Sequence of the second protein:
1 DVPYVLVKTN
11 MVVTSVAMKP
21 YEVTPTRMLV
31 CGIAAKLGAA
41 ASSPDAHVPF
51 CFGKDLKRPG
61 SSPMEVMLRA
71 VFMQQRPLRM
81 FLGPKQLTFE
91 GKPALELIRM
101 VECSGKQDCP

Sequence of the first protein:
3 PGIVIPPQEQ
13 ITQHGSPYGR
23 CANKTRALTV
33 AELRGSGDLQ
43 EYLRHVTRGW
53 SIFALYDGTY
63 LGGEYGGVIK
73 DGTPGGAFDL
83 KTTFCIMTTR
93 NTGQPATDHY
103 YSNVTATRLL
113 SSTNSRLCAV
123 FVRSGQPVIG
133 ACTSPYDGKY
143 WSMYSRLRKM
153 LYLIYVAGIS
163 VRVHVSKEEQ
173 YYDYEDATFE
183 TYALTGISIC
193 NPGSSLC

The following describes two proteins that form a bound complex.

Contacts between the two chains:
Residue Y20 in the first protein interacts with residue P3 in the second protein (closest heavy-atom distance 3.2 Å).
Residue R150 in the first protein contacts residue S61 in the second protein (closest heavy-atom distance 4.1 Å).
Residue L112 in the first protein is in contact with residue R99 in the second protein (closest heavy-atom distance 4.1 Å).
Residue E177 in the first protein interacts with residue F81 in the second protein (closest heavy-atom distance 3.9 Å).
Residue Y20 in the first protein interacts with residue V5 in the second protein (closest heavy-atom distance 2.7 Å).
Residue Y58 in the first protein interacts with residue R79 in the second protein (closest heavy-atom distance 3.1 Å).
Residue T115 in the first protein interacts with residue L97 in the second protein (closest heavy-atom distance 3.9 Å).
Residue Y157 in the first protein is in contact with residue E102 in the second protein (closest heavy-atom distance 3.0 Å).
Residue R22 in the first protein contacts residue P84 in the second protein (closest heavy-atom distance 3.7 Å).
Residue Y58 in the first protein contacts residue F81 in the second protein (closest heavy-atom distance 3.4 Å).
Residue Y20 in the first protein interacts with residue Y4 in the second protein (closest heavy-atom distance 3.1 Å).
Residue S113 in the first protein is in contact with residue M100 in the second protein (closest heavy-atom distance 3.2 Å).
Residue S113 in the first protein contacts residue P63 in the second protein (closest heavy-atom distance 3.5 Å).
Residue E177 in the first protein contacts residue R99 in the second protein (closest heavy-atom distance 2.7 Å).
Residue L112 in the first protein contacts residue V101 in the second protein (closest heavy-atom distance 3.6 Å).
Residue R110 in the first protein contacts residue E102 in the second protein (closest heavy-atom distance 3.4 Å).
Residue P76 in the first protein contacts residue P110 in the second protein (closest heavy-atom distance 4.0 Å).
Residue S113 in the first protein contacts residue R99 in the second protein (closest heavy-atom distance 3.6 Å).
Residue R118 in the first protein is in contact with residue P63 in the second protein (closest heavy-atom distance 4.1 Å).
Residue T115 in the first protein interacts with residue I98 in the second protein (closest heavy-atom distance 3.0 Å).
Residue L112 in the first protein contacts residue M100 in the second protein (closest heavy-atom distance 3.6 Å).
Residue S114 in the first protein is in contact with residue M64 in the second protein (closest heavy-atom distance 3.7 Å).
Residue V158 in the first protein is in contact with residue Q74 in the second protein (closest heavy-atom distance 2.8 Å).
Residue Y138 in the first protein interacts with residue S62 in the second protein (closest heavy-atom distance 3.8 Å).
Residue Y154 in the first protein interacts with residue A70 in the second protein (closest heavy-atom distance 3.9 Å).
Residue S114 in the first protein contacts residue R99 in the second protein (closest heavy-atom distance 4.0 Å).
Residue F80 in the first protein interacts with residue V5 in the second protein (closest heavy-atom distance 3.7 Å).
Residue Y157 in the first protein interacts with residue R76 in the second protein (closest heavy-atom distance 3.1 Å).
Residue S113 in the first protein is in contact with residue M67 in the second protein (closest heavy-atom distance 2.9 Å).
Residue G77 in the first protein is in contact with residue V7 in the second protein (closest heavy-atom distance 3.9 Å).
Residue L111 in the first protein is in contact with residue M67 in the second protein (closest heavy-atom distance 3.3 Å).
Residue Y146 in the first protein contacts residue S62 in the second protein (closest heavy-atom distance 3.3 Å).
Residue S114 in the first protein contacts residue I98 in the second protein (closest heavy-atom distance 3.4 Å).
Residue R110 in the first protein interacts with residue R79 in the second protein (closest heavy-atom distance 3.7 Å).
Residue R22 in the first protein interacts with residue I98 in the second protein (closest heavy-atom distance 3.5 Å).
Residue R22 in the first protein contacts residue V5 in the second protein (closest heavy-atom distance 3.7 Å).
Residue S113 in the first protein contacts residue M64 in the second protein (closest heavy-atom distance 3.6 Å).
Residue F80 in the first protein is in contact with residue Y4 in the second protein (closest heavy-atom distance 3.3 Å).
Residue R110 in the first protein contacts residue D108 in the second protein (closest heavy-atom distance 2.9 Å).
Residue Y146 in the first protein contacts residue V66 in the second protein (closest heavy-atom distance 3.3 Å).
Residue T115 in the first protein interacts with residue M64 in the second protein (closest heavy-atom distance 3.7 Å).
Residue Y146 in the first protein interacts with residue S61 in the second protein (closest heavy-atom distance 3.3 Å).
Residue L111 in the first protein is in contact with residue E102 in the second protein (closest heavy-atom distance 2.8 Å).
Residue R28 in the first protein contacts residue R99 in the second protein (closest heavy-atom distance 4.0 Å).
Residue Y138 in the first protein interacts with residue P63 in the second protein (closest heavy-atom distance 3.4 Å).
Residue V158 in the first protein contacts residue A70 in the second protein (closest heavy-atom distance 4.1 Å).
Residue L111 in the first protein contacts residue A70 in the second protein (closest heavy-atom distance 3.7 Å).
Residue S117 in the first protein is in contact with residue P63 in the second protein (closest heavy-atom distance 3.8 Å).
Residue L112 in the first protein contacts residue M67 in the second protein (closest heavy-atom distance 3.8 Å).
Residue R150 in the first protein is in contact with residue V66 in the second protein (closest heavy-atom distance 3.7 Å).
Residue G21 in the first protein interacts with residue V5 in the second protein (closest heavy-atom distance 3.7 Å).
Residue P137 in the first protein interacts with residue P63 in the second protein (closest heavy-atom distance 3.6 Å).
Residue E177 in the first protein interacts with residue R79 in the second protein (closest heavy-atom distance 2.6 Å).
Residue L119 in the first protein interacts with residue P63 in the second protein (closest heavy-atom distance 3.5 Å).
Residue L111 in the first protein is in contact with residue V101 in the second protein (closest heavy-atom distance 3.8 Å).
Residue D175 in the first protein is in contact with residue R99 in the second protein (closest heavy-atom distance 2.7 Å).
Residue Y146 in the first protein interacts with residue P63 in the second protein (closest heavy-atom distance 3.2 Å).
Residue R110 in the first protein interacts with residue S104 in the second protein (closest heavy-atom distance 3.1 Å).
Residue Y157 in the first protein interacts with residue A70 in the second protein (closest heavy-atom distance 3.7 Å).
Residue Y157 in the first protein is in contact with residue V71 in the second protein (closest heavy-atom distance 4.1 Å).